Sequence of protein 2:
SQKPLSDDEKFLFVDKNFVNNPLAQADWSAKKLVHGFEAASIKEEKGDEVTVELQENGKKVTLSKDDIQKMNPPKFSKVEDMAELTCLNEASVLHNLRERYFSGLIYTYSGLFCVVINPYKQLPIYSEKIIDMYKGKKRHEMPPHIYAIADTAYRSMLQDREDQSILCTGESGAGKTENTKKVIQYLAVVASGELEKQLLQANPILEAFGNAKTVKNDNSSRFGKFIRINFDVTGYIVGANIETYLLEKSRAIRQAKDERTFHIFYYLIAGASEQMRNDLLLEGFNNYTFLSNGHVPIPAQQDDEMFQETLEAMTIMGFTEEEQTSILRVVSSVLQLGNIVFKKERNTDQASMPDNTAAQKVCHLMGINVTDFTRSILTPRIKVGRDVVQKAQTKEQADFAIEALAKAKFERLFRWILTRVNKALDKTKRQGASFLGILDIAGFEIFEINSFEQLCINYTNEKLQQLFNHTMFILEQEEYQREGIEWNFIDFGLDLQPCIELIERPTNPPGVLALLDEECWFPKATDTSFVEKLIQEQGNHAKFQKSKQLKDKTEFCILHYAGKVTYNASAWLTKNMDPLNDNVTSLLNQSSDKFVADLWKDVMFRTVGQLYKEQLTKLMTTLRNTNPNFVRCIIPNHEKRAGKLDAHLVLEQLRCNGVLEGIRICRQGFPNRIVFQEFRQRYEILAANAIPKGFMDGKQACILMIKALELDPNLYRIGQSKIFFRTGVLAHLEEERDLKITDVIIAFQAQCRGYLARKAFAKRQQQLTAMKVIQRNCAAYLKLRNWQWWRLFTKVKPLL

Interface contacts:
Residue L842 in protein 2 interacts with residue S35 in protein 1 (closest heavy-atom distance 4.6 Å).
Residue W832 in protein 2 contacts residue Y44 in protein 1 (closest heavy-atom distance 3.5 Å).
Residue L835 in protein 2 contacts residue T41 in protein 1 (closest heavy-atom distance 3.5 Å).
Residue L835 in protein 2 interacts with residue K38 in protein 1 (closest heavy-atom distance 3.4 Å).
Residue L835 in protein 2 is in contact with residue P40 in protein 1 (closest heavy-atom distance 3.3 Å).
Residue L843 in protein 2 contacts residue S35 in protein 1 (closest heavy-atom distance 4.1 Å).
Residue T837 in protein 2 interacts with residue K38 in protein 1 (closest heavy-atom distance 3.5 Å).
Residue V839 in protein 2 contacts residue G37 in protein 1 (closest heavy-atom distance 3.2 Å).
Residue F836 in protein 2 is in contact with residue G37 in protein 1 (closest heavy-atom distance 4.6 Å).
Residue V839 in protein 2 contacts residue A34 in protein 1 (closest heavy-atom distance 3.1 Å).
Residue L835 in protein 2 contacts residue N39 in protein 1 (closest heavy-atom distance 2.6 Å).
Residue L843 in protein 2 is in contact with residue G37 in protein 1 (closest heavy-atom distance 3.4 Å).
Residue L835 in protein 2 is in contact with residue D42 in protein 1 (closest heavy-atom distance 3.8 Å).
Residue W832 in protein 2 is in contact with residue T41 in protein 1 (closest heavy-atom distance 2.8 Å).
Residue L835 in protein 2 interacts with residue H30 in protein 1 (closest heavy-atom distance 4.0 Å).
Residue V839 in protein 2 contacts residue S35 in protein 1 (closest heavy-atom distance 3.7 Å).
Residue W832 in protein 2 is in contact with residue N39 in protein 1 (closest heavy-atom distance 4.5 Å).
Residue L843 in protein 2 interacts with residue M36 in protein 1 (closest heavy-atom distance 3.2 Å).
Residue V839 in protein 2 is in contact with residue K38 in protein 1 (closest heavy-atom distance 3.4 Å).
Residue F836 in protein 2 contacts residue K38 in protein 1 (closest heavy-atom distance 3.3 Å).
Residue W832 in protein 2 is in contact with residue P40 in protein 1 (closest heavy-atom distance 3.5 Å).
Residue F836 in protein 2 is in contact with residue N39 in protein 1 (closest heavy-atom distance 4.8 Å).
Residue L843 in protein 2 contacts residue K38 in protein 1 (closest heavy-atom distance 4.9 Å).
Residue W830 in protein 2 contacts residue T41 in protein 1 (closest heavy-atom distance 3.5 Å).
Residue R834 in protein 2 interacts with residue K38 in protein 1 (closest heavy-atom distance 4.2 Å).

This data describes a binding interaction between two proteins.

Sequence of protein 1:
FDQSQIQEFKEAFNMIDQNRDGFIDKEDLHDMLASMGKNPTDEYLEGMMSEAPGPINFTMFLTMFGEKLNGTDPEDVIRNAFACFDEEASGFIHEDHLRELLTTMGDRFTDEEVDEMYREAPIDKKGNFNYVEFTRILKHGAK